Sequence of chain A:
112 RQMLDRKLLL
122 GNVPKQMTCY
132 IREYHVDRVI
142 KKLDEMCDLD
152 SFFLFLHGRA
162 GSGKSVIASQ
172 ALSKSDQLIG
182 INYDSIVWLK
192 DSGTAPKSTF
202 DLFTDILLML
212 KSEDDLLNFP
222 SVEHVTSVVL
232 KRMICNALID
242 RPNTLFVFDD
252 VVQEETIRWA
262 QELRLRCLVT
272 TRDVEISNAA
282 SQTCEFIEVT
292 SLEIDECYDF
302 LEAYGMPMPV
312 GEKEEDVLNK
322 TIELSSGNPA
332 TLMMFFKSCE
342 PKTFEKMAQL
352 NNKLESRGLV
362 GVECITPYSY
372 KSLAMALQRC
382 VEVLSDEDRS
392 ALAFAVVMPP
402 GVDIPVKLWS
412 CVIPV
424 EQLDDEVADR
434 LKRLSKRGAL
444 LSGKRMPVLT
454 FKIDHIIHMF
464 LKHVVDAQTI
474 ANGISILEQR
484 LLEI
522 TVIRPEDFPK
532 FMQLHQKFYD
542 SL

Sequence of chain B:
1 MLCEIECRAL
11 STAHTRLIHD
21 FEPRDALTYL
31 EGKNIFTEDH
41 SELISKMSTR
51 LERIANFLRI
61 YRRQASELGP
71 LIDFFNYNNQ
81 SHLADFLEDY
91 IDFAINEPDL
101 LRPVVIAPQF

The following describes two proteins that form a bound complex.

Residue-level contacts at the interface:
Residue D149 in chain A is in contact with residue R102 in chain B (closest heavy-atom distance 4.8 Å).
Residue I240 in chain A is in contact with residue M1 in chain B (closest heavy-atom distance 4.9 Å).
Residue N244 in chain A contacts residue E4 in chain B (closest heavy-atom distance 3.6 Å).
Residue N244 in chain A is in contact with residue R8 in chain B (closest heavy-atom distance 3.8 Å).
Residue C148 in chain A contacts residue R102 in chain B (closest heavy-atom distance 3.4 Å).
Residue I182 in chain A is in contact with residue R8 in chain B (closest heavy-atom distance 4.6 Å).